Sequence of protein 1:
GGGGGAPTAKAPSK

Sequence of protein 2:
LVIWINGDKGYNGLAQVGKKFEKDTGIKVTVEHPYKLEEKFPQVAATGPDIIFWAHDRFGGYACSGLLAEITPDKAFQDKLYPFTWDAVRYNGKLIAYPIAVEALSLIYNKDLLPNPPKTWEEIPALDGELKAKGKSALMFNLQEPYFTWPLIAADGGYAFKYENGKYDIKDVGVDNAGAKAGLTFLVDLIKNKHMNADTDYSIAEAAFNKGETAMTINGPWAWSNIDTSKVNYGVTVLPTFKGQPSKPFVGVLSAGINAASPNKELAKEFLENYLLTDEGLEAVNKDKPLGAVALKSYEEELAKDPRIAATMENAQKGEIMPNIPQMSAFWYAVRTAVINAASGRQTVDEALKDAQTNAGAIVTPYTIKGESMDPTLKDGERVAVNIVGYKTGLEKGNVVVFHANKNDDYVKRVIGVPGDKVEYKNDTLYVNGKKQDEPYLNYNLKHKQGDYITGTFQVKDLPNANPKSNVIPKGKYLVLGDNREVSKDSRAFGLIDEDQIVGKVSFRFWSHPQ

Interface contacts:
Residue S79 in protein 2 interacts with residue G3 in protein 1 (closest heavy-atom distance 4.3 Å).
Residue K504 in protein 2 contacts residue S13 in protein 1 (closest heavy-atom distance 3.8 Å).
Residue S387 in protein 2 interacts with residue P12 in protein 1 (closest heavy-atom distance 3.2 Å).
Residue Y381 in protein 2 interacts with residue P7 in protein 1 (closest heavy-atom distance 3.5 Å).
Residue Y426 in protein 2 contacts residue K10 in protein 1 (closest heavy-atom distance 3.2 Å).
Residue M388 in protein 2 interacts with residue A11 in protein 1 (closest heavy-atom distance 4.0 Å).
Residue K428 in protein 2 is in contact with residue P12 in protein 1 (closest heavy-atom distance 3.2 Å).
Residue G385 in protein 2 contacts residue A11 in protein 1 (closest heavy-atom distance 3.6 Å).
Residue K384 in protein 2 is in contact with residue A9 in protein 1 (closest heavy-atom distance 2.9 Å).
Residue D425 in protein 2 contacts residue A9 in protein 1 (closest heavy-atom distance 3.6 Å).
Residue Y105 in protein 2 contacts residue G1 in protein 1 (closest heavy-atom distance 3.4 Å).
Residue T382 in protein 2 is in contact with residue T8 in protein 1 (closest heavy-atom distance 3.3 Å).
Residue N106 in protein 2 interacts with residue G1 in protein 1 (closest heavy-atom distance 3.3 Å).
Residue V427 in protein 2 interacts with residue A9 in protein 1 (closest heavy-atom distance 4.0 Å).
Residue K504 in protein 2 interacts with residue P12 in protein 1 (closest heavy-atom distance 2.9 Å).
Residue P340 in protein 2 is in contact with residue G1 in protein 1 (closest heavy-atom distance 4.9 Å).
Residue Y381 in protein 2 interacts with residue A6 in protein 1 (closest heavy-atom distance 4.4 Å).
Residue T382 in protein 2 is in contact with residue A6 in protein 1 (closest heavy-atom distance 4.2 Å).
Residue E501 in protein 2 contacts residue K14 in protein 1 (closest heavy-atom distance 4.0 Å).
Residue V502 in protein 2 interacts with residue P12 in protein 1 (closest heavy-atom distance 4.4 Å).
Residue P380 in protein 2 interacts with residue P7 in protein 1 (closest heavy-atom distance 3.4 Å).
Residue V427 in protein 2 interacts with residue K10 in protein 1 (closest heavy-atom distance 2.9 Å).
Residue C78 in protein 2 contacts residue G4 in protein 1 (closest heavy-atom distance 4.4 Å).
Residue K504 in protein 2 contacts residue K14 in protein 1 (closest heavy-atom distance 3.9 Å).
Residue K384 in protein 2 contacts residue P12 in protein 1 (closest heavy-atom distance 4.9 Å).
Residue T382 in protein 2 contacts residue P7 in protein 1 (closest heavy-atom distance 3.0 Å).
Residue I383 in protein 2 is in contact with residue T8 in protein 1 (closest heavy-atom distance 5.0 Å).
Residue E386 in protein 2 contacts residue S13 in protein 1 (closest heavy-atom distance 4.2 Å).
Residue V502 in protein 2 contacts residue S13 in protein 1 (closest heavy-atom distance 3.1 Å).
Residue C78 in protein 2 is in contact with residue G3 in protein 1 (closest heavy-atom distance 2.9 Å).
Residue P380 in protein 2 is in contact with residue A6 in protein 1 (closest heavy-atom distance 3.7 Å).
Residue K384 in protein 2 interacts with residue K10 in protein 1 (closest heavy-atom distance 3.2 Å).
Residue K384 in protein 2 contacts residue A11 in protein 1 (closest heavy-atom distance 2.7 Å).
Residue D425 in protein 2 interacts with residue K10 in protein 1 (closest heavy-atom distance 2.8 Å).
Residue V427 in protein 2 interacts with residue A11 in protein 1 (closest heavy-atom distance 4.1 Å).
Residue V502 in protein 2 interacts with residue K14 in protein 1 (closest heavy-atom distance 2.7 Å).
Residue G80 in protein 2 contacts residue G3 in protein 1 (closest heavy-atom distance 3.7 Å).
Residue K384 in protein 2 is in contact with residue T8 in protein 1 (closest heavy-atom distance 3.7 Å).
Residue I383 in protein 2 interacts with residue A11 in protein 1 (closest heavy-atom distance 4.2 Å).
Residue K428 in protein 2 interacts with residue A11 in protein 1 (closest heavy-atom distance 4.1 Å).
Residue S503 in protein 2 is in contact with residue S13 in protein 1 (closest heavy-atom distance 4.5 Å).
Residue S503 in protein 2 interacts with residue K14 in protein 1 (closest heavy-atom distance 3.5 Å).
Residue I383 in protein 2 contacts residue A9 in protein 1 (closest heavy-atom distance 3.3 Å).
Residue C78 in protein 2 interacts with residue G1 in protein 1 (closest heavy-atom distance 2.8 Å).
Residue C78 in protein 2 is in contact with residue G2 in protein 1 (closest heavy-atom distance 4.0 Å).
Residue Y381 in protein 2 is in contact with residue A9 in protein 1 (closest heavy-atom distance 3.8 Å).
Residue Y426 in protein 2 contacts residue A9 in protein 1 (closest heavy-atom distance 4.5 Å).
Residue D424 in protein 2 interacts with residue K10 in protein 1 (closest heavy-atom distance 3.0 Å).
Residue S387 in protein 2 contacts residue A11 in protein 1 (closest heavy-atom distance 3.0 Å).
Residue T382 in protein 2 is in contact with residue A9 in protein 1 (closest heavy-atom distance 2.8 Å).
Residue S387 in protein 2 interacts with residue S13 in protein 1 (closest heavy-atom distance 4.4 Å).
Residue S503 in protein 2 contacts residue P12 in protein 1 (closest heavy-atom distance 3.8 Å).
Residue Y426 in protein 2 interacts with residue P12 in protein 1 (closest heavy-atom distance 3.8 Å).
Residue E386 in protein 2 interacts with residue A11 in protein 1 (closest heavy-atom distance 3.3 Å).
Residue D425 in protein 2 contacts residue T8 in protein 1 (closest heavy-atom distance 3.7 Å).
Residue A77 in protein 2 is in contact with residue G3 in protein 1 (closest heavy-atom distance 3.8 Å).
Residue Y381 in protein 2 is in contact with residue T8 in protein 1 (closest heavy-atom distance 3.8 Å).
Residue V417 in protein 2 contacts residue A9 in protein 1 (closest heavy-atom distance 4.1 Å).

These two protein chains interact to form a complex.